The following describes two proteins that form a bound complex.

Sequence of the first protein:
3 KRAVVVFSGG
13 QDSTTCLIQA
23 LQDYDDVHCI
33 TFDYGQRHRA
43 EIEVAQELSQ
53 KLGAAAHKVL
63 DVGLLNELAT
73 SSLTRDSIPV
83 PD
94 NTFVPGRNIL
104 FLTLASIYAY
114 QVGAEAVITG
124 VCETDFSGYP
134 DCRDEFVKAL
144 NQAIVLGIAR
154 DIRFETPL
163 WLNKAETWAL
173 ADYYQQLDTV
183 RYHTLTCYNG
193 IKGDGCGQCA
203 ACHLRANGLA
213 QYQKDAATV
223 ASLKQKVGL

Sequence of the second protein:
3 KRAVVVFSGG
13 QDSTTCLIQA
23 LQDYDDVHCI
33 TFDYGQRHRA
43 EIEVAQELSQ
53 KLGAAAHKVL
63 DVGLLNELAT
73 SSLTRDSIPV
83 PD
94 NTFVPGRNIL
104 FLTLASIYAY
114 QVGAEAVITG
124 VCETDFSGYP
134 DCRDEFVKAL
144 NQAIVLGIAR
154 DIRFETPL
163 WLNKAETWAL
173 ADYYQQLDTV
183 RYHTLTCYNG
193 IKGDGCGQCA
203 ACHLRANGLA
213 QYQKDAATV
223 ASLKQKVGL

Contacts between the two chains:
Residue D134 in the first protein is in contact with residue G150 in the second protein (closest heavy-atom distance 3.5 Å).
Residue A146 in the first protein is in contact with residue L143 in the second protein (closest heavy-atom distance 3.7 Å).
Residue L66 in the first protein interacts with residue V64 in the second protein (closest heavy-atom distance 3.7 Å).
Residue I102 in the first protein is in contact with residue T106 in the second protein (closest heavy-atom distance 3.6 Å).
Residue L62 in the first protein contacts residue E69 in the second protein (closest heavy-atom distance 3.8 Å).
Residue I110 in the first protein interacts with residue P98 in the second protein (closest heavy-atom distance 3.4 Å).
Residue P81 in the first protein is in contact with residue A58 in the second protein (closest heavy-atom distance 3.7 Å).
Residue L103 in the first protein contacts residue L103 in the second protein (closest heavy-atom distance 3.3 Å).
Residue V64 in the first protein contacts residue L66 in the second protein (closest heavy-atom distance 3.7 Å).
Residue P81 in the first protein is in contact with residue H30 in the second protein (closest heavy-atom distance 3.5 Å).
Residue P133 in the first protein interacts with residue L149 in the second protein (closest heavy-atom distance 3.3 Å).
Residue L149 in the first protein is in contact with residue P133 in the second protein (closest heavy-atom distance 3.3 Å).
Residue Q114 in the first protein is in contact with residue V82 in the second protein (closest heavy-atom distance 3.6 Å).
Residue G150 in the first protein contacts residue D134 in the second protein (closest heavy-atom distance 3.5 Å).
Residue P133 in the first protein interacts with residue G150 in the second protein (closest heavy-atom distance 3.5 Å).
Residue P98 in the first protein is in contact with residue Q114 in the second protein (closest heavy-atom distance 3.5 Å).
Residue A146 in the first protein interacts with residue F139 in the second protein (closest heavy-atom distance 3.3 Å).
Residue L70 in the first protein interacts with residue Q114 in the second protein (closest heavy-atom distance 3.1 Å).
Residue Q114 in the first protein contacts residue L75 in the second protein (closest heavy-atom distance 3.8 Å).
Residue P81 in the first protein contacts residue V115 in the second protein (closest heavy-atom distance 3.8 Å).
Residue V115 in the first protein contacts residue P81 in the second protein (closest heavy-atom distance 3.8 Å).
Residue Y113 in the first protein is in contact with residue P98 in the second protein (closest heavy-atom distance 3.6 Å).
Residue L143 in the first protein is in contact with residue A146 in the second protein (closest heavy-atom distance 3.7 Å).
Residue A58 in the first protein interacts with residue I80 in the second protein (closest heavy-atom distance 3.8 Å).
Residue F96 in the first protein is in contact with residue Q114 in the second protein (closest heavy-atom distance 3.0 Å).
Residue P98 in the first protein contacts residue Y113 in the second protein (closest heavy-atom distance 3.6 Å).
Residue L66 in the first protein is in contact with residue L107 in the second protein (closest heavy-atom distance 3.8 Å).
Residue I80 in the first protein interacts with residue Y111 in the second protein (closest heavy-atom distance 3.4 Å).
Residue P83 in the first protein is in contact with residue Q114 in the second protein (closest heavy-atom distance 3.5 Å).
Residue D63 in the first protein is in contact with residue L66 in the second protein (closest heavy-atom distance 3.6 Å).
Residue G150 in the first protein interacts with residue P133 in the second protein (closest heavy-atom distance 3.5 Å).
Residue P98 in the first protein interacts with residue I110 in the second protein (closest heavy-atom distance 3.4 Å).
Residue L103 in the first protein is in contact with residue L107 in the second protein (closest heavy-atom distance 3.7 Å).
Residue V82 in the first protein contacts residue Q114 in the second protein (closest heavy-atom distance 3.6 Å).
Residue E69 in the first protein contacts residue L62 in the second protein (closest heavy-atom distance 3.8 Å).
Residue L107 in the first protein contacts residue L103 in the second protein (closest heavy-atom distance 3.7 Å).
Residue L107 in the first protein contacts residue L66 in the second protein (closest heavy-atom distance 3.8 Å).
Residue I102 in the first protein is in contact with residue I151 in the second protein (closest heavy-atom distance 3.6 Å).
Residue L75 in the first protein is in contact with residue Q114 in the second protein (closest heavy-atom distance 3.8 Å).
Residue T106 in the first protein interacts with residue I102 in the second protein (closest heavy-atom distance 3.6 Å).
Residue I151 in the first protein interacts with residue I102 in the second protein (closest heavy-atom distance 3.6 Å).
Residue A58 in the first protein is in contact with residue P81 in the second protein (closest heavy-atom distance 3.7 Å).
Residue I110 in the first protein contacts residue V97 in the second protein (closest heavy-atom distance 3.7 Å).
Residue L66 in the first protein interacts with residue D63 in the second protein (closest heavy-atom distance 3.6 Å).
Residue I110 in the first protein interacts with residue L70 in the second protein (closest heavy-atom distance 3.7 Å).
Residue L143 in the first protein is in contact with residue L143 in the second protein (closest heavy-atom distance 3.8 Å).
Residue Q114 in the first protein is in contact with residue F96 in the second protein (closest heavy-atom distance 3.0 Å).
Residue I80 in the first protein contacts residue A58 in the second protein (closest heavy-atom distance 3.8 Å).
Residue H30 in the first protein is in contact with residue P81 in the second protein (closest heavy-atom distance 3.5 Å).
Residue G99 in the first protein interacts with residue I110 in the second protein (closest heavy-atom distance 3.8 Å).
Residue I110 in the first protein interacts with residue G99 in the second protein (closest heavy-atom distance 3.8 Å).
Residue Q114 in the first protein contacts residue P83 in the second protein (closest heavy-atom distance 3.5 Å).
Residue L70 in the first protein contacts residue I110 in the second protein (closest heavy-atom distance 3.7 Å).
Residue F139 in the first protein contacts residue G150 in the second protein (closest heavy-atom distance 3.7 Å).
Residue Y111 in the first protein is in contact with residue I80 in the second protein (closest heavy-atom distance 3.4 Å).
Residue V97 in the first protein is in contact with residue I110 in the second protein (closest heavy-atom distance 3.7 Å).
Residue G150 in the first protein contacts residue F139 in the second protein (closest heavy-atom distance 3.7 Å).
Residue Q114 in the first protein interacts with residue L70 in the second protein (closest heavy-atom distance 3.1 Å).
Residue Q114 in the first protein interacts with residue P98 in the second protein (closest heavy-atom distance 3.5 Å).
Residue F139 in the first protein is in contact with residue A146 in the second protein (closest heavy-atom distance 3.3 Å).